Sequence of protein 2:
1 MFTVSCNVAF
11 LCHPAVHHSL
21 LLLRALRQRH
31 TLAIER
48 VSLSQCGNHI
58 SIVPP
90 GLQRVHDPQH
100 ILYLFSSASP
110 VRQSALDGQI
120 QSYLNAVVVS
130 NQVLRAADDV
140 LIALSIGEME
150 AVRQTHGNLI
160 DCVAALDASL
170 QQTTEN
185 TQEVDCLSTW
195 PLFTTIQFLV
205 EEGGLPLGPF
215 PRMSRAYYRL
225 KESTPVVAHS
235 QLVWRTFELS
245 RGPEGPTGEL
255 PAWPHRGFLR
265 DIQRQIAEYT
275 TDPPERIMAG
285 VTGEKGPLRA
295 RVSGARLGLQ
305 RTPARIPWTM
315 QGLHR

Sequence of protein 1:
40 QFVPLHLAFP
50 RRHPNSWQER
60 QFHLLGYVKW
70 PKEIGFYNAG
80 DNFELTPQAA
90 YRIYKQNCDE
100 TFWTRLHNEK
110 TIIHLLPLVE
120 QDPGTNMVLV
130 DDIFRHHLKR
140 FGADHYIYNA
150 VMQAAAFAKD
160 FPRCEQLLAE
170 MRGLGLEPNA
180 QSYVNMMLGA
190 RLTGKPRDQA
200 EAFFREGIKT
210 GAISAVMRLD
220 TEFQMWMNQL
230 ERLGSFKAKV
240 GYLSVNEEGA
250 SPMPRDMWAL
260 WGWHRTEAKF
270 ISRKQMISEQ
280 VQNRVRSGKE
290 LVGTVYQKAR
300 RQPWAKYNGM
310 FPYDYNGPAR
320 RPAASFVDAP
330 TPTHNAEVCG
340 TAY

These two protein chains interact to form a complex.

Interface contacts:
Residue K138 in protein 1 contacts residue D160 in protein 2 (closest heavy-atom distance 2.4 Å).
Residue H106 in protein 1 interacts with residue R300 in protein 2 (closest heavy-atom distance 3.4 Å).
Residue R134 in protein 1 interacts with residue A163 in protein 2 (closest heavy-atom distance 3.6 Å).
Residue K305 in protein 1 is in contact with residue W312 in protein 2 (closest heavy-atom distance 3.3 Å).
Residue W260 in protein 1 interacts with residue A308 in protein 2 (closest heavy-atom distance 3.3 Å).
Residue Q274 in protein 1 interacts with residue Q315 in protein 2 (closest heavy-atom distance 2.8 Å).
Residue Y145 in protein 1 interacts with residue A283 in protein 2 (closest heavy-atom distance 3.5 Å).
Residue E278 in protein 1 interacts with residue I310 in protein 2 (closest heavy-atom distance 3.2 Å).
Residue T265 in protein 1 is in contact with residue W312 in protein 2 (closest heavy-atom distance 3.6 Å).
Residue Q279 in protein 1 contacts residue S297 in protein 2 (closest heavy-atom distance 3.6 Å).
Residue V67 in protein 1 interacts with residue Q304 in protein 2 (closest heavy-atom distance 3.5 Å).
Residue Q281 in protein 1 is in contact with residue I310 in protein 2 (closest heavy-atom distance 3.5 Å).
Residue R285 in protein 1 interacts with residue G316 in protein 2 (closest heavy-atom distance 3.0 Å).
Residue W260 in protein 1 interacts with residue R309 in protein 2 (closest heavy-atom distance 3.5 Å).
Residue E289 in protein 1 interacts with residue R293 in protein 2 (closest heavy-atom distance 3.5 Å).
Residue F82 in protein 1 interacts with residue Q304 in protein 2 (closest heavy-atom distance 3.5 Å).
Residue R134 in protein 1 interacts with residue P213 in protein 2 (closest heavy-atom distance 3.5 Å).
Residue H106 in protein 1 is in contact with residue G298 in protein 2 (closest heavy-atom distance 3.5 Å).
Residue E266 in protein 1 interacts with residue P311 in protein 2 (closest heavy-atom distance 3.5 Å).
Residue E169 in protein 1 interacts with residue P210 in protein 2 (closest heavy-atom distance 2.9 Å).
Residue E169 in protein 1 contacts residue G212 in protein 2 (closest heavy-atom distance 3.2 Å).
Residue G141 in protein 1 interacts with residue Q267 in protein 2 (closest heavy-atom distance 3.5 Å).
Residue W69 in protein 1 is in contact with residue Q304 in protein 2 (closest heavy-atom distance 3.5 Å).
Residue R285 in protein 1 contacts residue H318 in protein 2 (closest heavy-atom distance 3.3 Å).
Residue E289 in protein 1 interacts with residue L292 in protein 2 (closest heavy-atom distance 3.3 Å).
Residue Y76 in protein 1 is in contact with residue Q304 in protein 2 (closest heavy-atom distance 3.4 Å).
Residue Y145 in protein 1 is in contact with residue R295 in protein 2 (closest heavy-atom distance 3.2 Å).
Residue Q279 in protein 1 interacts with residue T306 in protein 2 (closest heavy-atom distance 3.3 Å).
Residue E108 in protein 1 contacts residue R295 in protein 2 (closest heavy-atom distance 3.2 Å).
Residue N282 in protein 1 contacts residue I310 in protein 2 (closest heavy-atom distance 3.3 Å).
Residue L137 in protein 1 interacts with residue Q267 in protein 2 (closest heavy-atom distance 3.4 Å).
Residue R139 in protein 1 interacts with residue R152 in protein 2 (closest heavy-atom distance 2.7 Å).
Residue F133 in protein 1 contacts residue P213 in protein 2 (closest heavy-atom distance 3.3 Å).
Residue R300 in protein 1 interacts with residue P311 in protein 2 (closest heavy-atom distance 3.6 Å).
Residue R134 in protein 1 contacts residue F214 in protein 2 (closest heavy-atom distance 3.2 Å).
Residue R139 in protein 1 is in contact with residue T274 in protein 2 (closest heavy-atom distance 3.5 Å).
Residue D130 in protein 1 contacts residue P213 in protein 2 (closest heavy-atom distance 3.4 Å).
Residue R104 in protein 1 is in contact with residue T275 in protein 2 (closest heavy-atom distance 2.4 Å).
Residue E278 in protein 1 interacts with residue Q315 in protein 2 (closest heavy-atom distance 2.5 Å).
Residue M275 in protein 1 is in contact with residue T306 in protein 2 (closest heavy-atom distance 3.6 Å).
Residue R162 in protein 1 interacts with residue P215 in protein 2 (closest heavy-atom distance 3.5 Å).
Residue N282 in protein 1 interacts with residue R293 in protein 2 (closest heavy-atom distance 3.6 Å).
Residue A142 in protein 1 interacts with residue Q267 in protein 2 (closest heavy-atom distance 3.3 Å).
Residue R299 in protein 1 interacts with residue W312 in protein 2 (closest heavy-atom distance 3.1 Å).
Residue D130 in protein 1 interacts with residue P215 in protein 2 (closest heavy-atom distance 3.2 Å).
Residue R134 in protein 1 is in contact with residue D166 in protein 2 (closest heavy-atom distance 2.9 Å).
Residue W260 in protein 1 is in contact with residue I310 in protein 2 (closest heavy-atom distance 3.1 Å).
Residue H113 in protein 1 is in contact with residue R305 in protein 2 (closest heavy-atom distance 3.1 Å).
Residue L290 in protein 1 is in contact with residue E288 in protein 2 (closest heavy-atom distance 3.5 Å).
Residue L137 in protein 1 interacts with residue P213 in protein 2 (closest heavy-atom distance 3.6 Å).
Residue E266 in protein 1 interacts with residue W312 in protein 2 (closest heavy-atom distance 2.8 Å).
Residue F140 in protein 1 interacts with residue T274 in protein 2 (closest heavy-atom distance 3.5 Å).
Residue K109 in protein 1 is in contact with residue A299 in protein 2 (closest heavy-atom distance 3.6 Å).
Residue R300 in protein 1 is in contact with residue W312 in protein 2 (closest heavy-atom distance 2.4 Å).
Residue L105 in protein 1 is in contact with residue A299 in protein 2 (closest heavy-atom distance 3.4 Å).
Residue F82 in protein 1 contacts residue R305 in protein 2 (closest heavy-atom distance 3.5 Å).
Residue H106 in protein 1 contacts residue A299 in protein 2 (closest heavy-atom distance 3.5 Å).
Residue F140 in protein 1 is in contact with residue I270 in protein 2 (closest heavy-atom distance 3.3 Å).
Residue K138 in protein 1 is in contact with residue I159 in protein 2 (closest heavy-atom distance 3.6 Å).
Residue L173 in protein 1 interacts with residue R264 in protein 2 (closest heavy-atom distance 3.6 Å).